Sequence of the first protein:
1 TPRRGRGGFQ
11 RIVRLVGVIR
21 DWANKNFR

Interface contacts:
Residue E87 in the second protein contacts residue L15 in the first protein (closest heavy-atom distance 3.8 Å).
Residue E7 in the second protein interacts with residue R28 in the first protein (closest heavy-atom distance 3.4 Å).
Residue E54 in the second protein interacts with residue R6 in the first protein (closest heavy-atom distance 3.5 Å).
Residue E87 in the second protein contacts residue T1 in the first protein (closest heavy-atom distance 4.2 Å).
Residue L32 in the second protein is in contact with residue F9 in the first protein (closest heavy-atom distance 4.2 Å).
Residue E11 in the second protein is in contact with residue V16 in the first protein (closest heavy-atom distance 3.2 Å).
Residue F19 in the second protein contacts residue F9 in the first protein (closest heavy-atom distance 3.7 Å).
Residue F19 in the second protein contacts residue I12 in the first protein (closest heavy-atom distance 3.2 Å).
Residue M124 in the second protein interacts with residue W22 in the first protein (closest heavy-atom distance 2.8 Å).
Residue M145 in the second protein interacts with residue D21 in the first protein (closest heavy-atom distance 3.4 Å).
Residue L105 in the second protein interacts with residue W22 in the first protein (closest heavy-atom distance 3.0 Å).
Residue F92 in the second protein is in contact with residue W22 in the first protein (closest heavy-atom distance 3.5 Å).
Residue M72 in the second protein contacts residue V13 in the first protein (closest heavy-atom distance 3.4 Å).
Residue E84 in the second protein interacts with residue V18 in the first protein (closest heavy-atom distance 3.6 Å).
Residue I63 in the second protein is in contact with residue F9 in the first protein (closest heavy-atom distance 3.0 Å).
Residue T79 in the second protein interacts with residue R14 in the first protein (closest heavy-atom distance 3.0 Å).
Residue L18 in the second protein contacts residue V16 in the first protein (closest heavy-atom distance 4.2 Å).
Residue A88 in the second protein is in contact with residue L15 in the first protein (closest heavy-atom distance 4.1 Å).
Residue M72 in the second protein contacts residue F9 in the first protein (closest heavy-atom distance 3.6 Å).
Residue E127 in the second protein contacts residue N26 in the first protein (closest heavy-atom distance 2.9 Å).
Residue V136 in the second protein is in contact with residue W22 in the first protein (closest heavy-atom distance 3.9 Å).
Residue E11 in the second protein is in contact with residue R20 in the first protein (closest heavy-atom distance 3.6 Å).
Residue Q41 in the second protein interacts with residue R11 in the first protein (closest heavy-atom distance 2.6 Å).
Residue F68 in the second protein is in contact with residue F9 in the first protein (closest heavy-atom distance 3.1 Å).
Residue F141 in the second protein is in contact with residue W22 in the first protein (closest heavy-atom distance 3.1 Å).
Residue M51 in the second protein interacts with residue G8 in the first protein (closest heavy-atom distance 3.7 Å).
Residue M51 in the second protein contacts residue R6 in the first protein (closest heavy-atom distance 2.9 Å).
Residue K75 in the second protein is in contact with residue R6 in the first protein (closest heavy-atom distance 4.0 Å).
Residue E84 in the second protein contacts residue R14 in the first protein (closest heavy-atom distance 2.6 Å).
Residue F92 in the second protein contacts residue I19 in the first protein (closest heavy-atom distance 3.3 Å).
Residue A128 in the second protein is in contact with residue W22 in the first protein (closest heavy-atom distance 3.5 Å).
Residue E54 in the second protein contacts residue R4 in the first protein (closest heavy-atom distance 3.9 Å).
Residue E54 in the second protein contacts residue G5 in the first protein (closest heavy-atom distance 3.9 Å).
Residue M72 in the second protein interacts with residue Q10 in the first protein (closest heavy-atom distance 4.1 Å).
Residue E7 in the second protein interacts with residue K25 in the first protein (closest heavy-atom distance 3.5 Å).
Residue E127 in the second protein interacts with residue F27 in the first protein (closest heavy-atom distance 3.1 Å).
Residue V55 in the second protein contacts residue R6 in the first protein (closest heavy-atom distance 3.8 Å).
Residue M124 in the second protein contacts residue N26 in the first protein (closest heavy-atom distance 3.4 Å).
Residue E14 in the second protein interacts with residue R20 in the first protein (closest heavy-atom distance 3.3 Å).
Residue M145 in the second protein is in contact with residue V18 in the first protein (closest heavy-atom distance 3.1 Å).
Residue I125 in the second protein interacts with residue W22 in the first protein (closest heavy-atom distance 3.4 Å).
Residue E87 in the second protein is in contact with residue R11 in the first protein (closest heavy-atom distance 2.9 Å).
Residue V55 in the second protein is in contact with residue F9 in the first protein (closest heavy-atom distance 3.3 Å).
Residue E11 in the second protein contacts residue G17 in the first protein (closest heavy-atom distance 3.1 Å).
Residue M124 in the second protein interacts with residue A23 in the first protein (closest heavy-atom distance 2.8 Å).
Residue M144 in the second protein is in contact with residue W22 in the first protein (closest heavy-atom distance 3.2 Å).
Residue V91 in the second protein interacts with residue I19 in the first protein (closest heavy-atom distance 3.7 Å).
Residue M51 in the second protein contacts residue G7 in the first protein (closest heavy-atom distance 3.2 Å).
Residue E11 in the second protein contacts residue V13 in the first protein (closest heavy-atom distance 3.0 Å).
Residue F19 in the second protein contacts residue G8 in the first protein (closest heavy-atom distance 4.0 Å).
Residue K148 in the second protein is in contact with residue N26 in the first protein (closest heavy-atom distance 3.0 Å).
Residue A10 in the second protein interacts with residue R20 in the first protein (closest heavy-atom distance 4.2 Å).
Residue M72 in the second protein is in contact with residue R6 in the first protein (closest heavy-atom distance 3.6 Å).
Residue F68 in the second protein interacts with residue V13 in the first protein (closest heavy-atom distance 3.5 Å).
Residue A88 in the second protein is in contact with residue V18 in the first protein (closest heavy-atom distance 3.0 Å).
Residue D80 in the second protein contacts residue D21 in the first protein (closest heavy-atom distance 4.1 Å).
Residue M36 in the second protein contacts residue G8 in the first protein (closest heavy-atom distance 3.5 Å).
Residue L39 in the second protein contacts residue L15 in the first protein (closest heavy-atom distance 3.6 Å).
Residue A15 in the second protein is in contact with residue V16 in the first protein (closest heavy-atom distance 3.3 Å).
Residue V91 in the second protein interacts with residue L15 in the first protein (closest heavy-atom distance 3.2 Å).

Sequence of the second protein:
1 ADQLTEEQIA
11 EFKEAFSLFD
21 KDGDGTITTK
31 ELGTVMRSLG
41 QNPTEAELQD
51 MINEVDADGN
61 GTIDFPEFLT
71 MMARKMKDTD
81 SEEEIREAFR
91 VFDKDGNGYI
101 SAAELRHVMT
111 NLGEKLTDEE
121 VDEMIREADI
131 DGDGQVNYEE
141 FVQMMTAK

This data describes a binding interaction between two proteins.